The following describes two proteins that form a bound complex.

Residue-level contacts at the interface:
Residue R98 in protein 1 contacts residue D17 in protein 2 (closest heavy-atom distance 2.9 Å).
Residue E88 in protein 1 interacts with residue L12 in protein 2 (closest heavy-atom distance 3.5 Å).
Residue K87 in protein 1 contacts residue R6 in protein 2 (closest heavy-atom distance 4.1 Å).
Residue T101 in protein 1 contacts residue V15 in protein 2 (closest heavy-atom distance 4.5 Å).
Residue W96 in protein 1 contacts residue D20 in protein 2 (closest heavy-atom distance 3.3 Å).
Residue K87 in protein 1 interacts with residue I5 in protein 2 (closest heavy-atom distance 4.1 Å).
Residue K157 in protein 1 interacts with residue D20 in protein 2 (closest heavy-atom distance 2.8 Å).
Residue C65 in protein 1 contacts residue N7 in protein 2 (closest heavy-atom distance 4.4 Å).
Residue K157 in protein 1 is in contact with residue G26 in protein 2 (closest heavy-atom distance 3.7 Å).
Residue V50 in protein 1 interacts with residue M19 in protein 2 (closest heavy-atom distance 3.4 Å).
Residue V84 in protein 1 is in contact with residue L12 in protein 2 (closest heavy-atom distance 3.8 Å).
Residue V84 in protein 1 interacts with residue I5 in protein 2 (closest heavy-atom distance 4.0 Å).
Residue F158 in protein 1 is in contact with residue I23 in protein 2 (closest heavy-atom distance 3.7 Å).
Residue V58 in protein 1 contacts residue L12 in protein 2 (closest heavy-atom distance 3.8 Å).
Residue F105 in protein 1 interacts with residue L12 in protein 2 (closest heavy-atom distance 4.0 Å).
Residue C65 in protein 1 contacts residue I4 in protein 2 (closest heavy-atom distance 3.9 Å).
Residue R98 in protein 1 contacts residue G16 in protein 2 (closest heavy-atom distance 3.7 Å).
Residue E88 in protein 1 is in contact with residue A9 in protein 2 (closest heavy-atom distance 3.5 Å).
Residue N95 in protein 1 is in contact with residue D17 in protein 2 (closest heavy-atom distance 2.9 Å).
Residue C65 in protein 1 contacts residue E2 in protein 2 (closest heavy-atom distance 3.7 Å).
Residue F105 in protein 1 contacts residue I8 in protein 2 (closest heavy-atom distance 3.8 Å).
Residue F158 in protein 1 is in contact with residue M19 in protein 2 (closest heavy-atom distance 3.9 Å).
Residue L62 in protein 1 contacts residue N7 in protein 2 (closest heavy-atom distance 4.3 Å).
Residue V100 in protein 1 interacts with residue M19 in protein 2 (closest heavy-atom distance 3.7 Å).
Residue K87 in protein 1 contacts residue A9 in protein 2 (closest heavy-atom distance 3.4 Å).
Residue N61 in protein 1 interacts with residue H11 in protein 2 (closest heavy-atom distance 3.6 Å).
Residue C65 in protein 1 is in contact with residue I8 in protein 2 (closest heavy-atom distance 3.8 Å).
Residue I93 in protein 1 contacts residue D17 in protein 2 (closest heavy-atom distance 4.5 Å).
Residue G97 in protein 1 contacts residue D20 in protein 2 (closest heavy-atom distance 3.2 Å).
Residue N95 in protein 1 contacts residue D20 in protein 2 (closest heavy-atom distance 3.5 Å).
Residue L66 in protein 1 contacts residue I8 in protein 2 (closest heavy-atom distance 3.7 Å).
Residue V84 in protein 1 contacts residue A9 in protein 2 (closest heavy-atom distance 3.4 Å).
Residue V54 in protein 1 contacts residue V15 in protein 2 (closest heavy-atom distance 3.8 Å).
Residue K157 in protein 1 is in contact with residue P24 in protein 2 (closest heavy-atom distance 4.4 Å).
Residue N68 in protein 1 contacts residue I4 in protein 2 (closest heavy-atom distance 3.1 Å).
Residue L80 in protein 1 is in contact with residue I8 in protein 2 (closest heavy-atom distance 4.7 Å).
Residue T101 in protein 1 contacts residue G16 in protein 2 (closest heavy-atom distance 3.7 Å).
Residue K157 in protein 1 interacts with residue M19 in protein 2 (closest heavy-atom distance 4.8 Å).
Residue Q83 in protein 1 contacts residue I5 in protein 2 (closest heavy-atom distance 3.8 Å).
Residue K157 in protein 1 is in contact with residue I23 in protein 2 (closest heavy-atom distance 2.8 Å).
Residue G97 in protein 1 interacts with residue G16 in protein 2 (closest heavy-atom distance 3.3 Å).
Residue M85 in protein 1 interacts with residue L12 in protein 2 (closest heavy-atom distance 4.2 Å).
Residue E57 in protein 1 interacts with residue V15 in protein 2 (closest heavy-atom distance 3.5 Å).
Residue N95 in protein 1 interacts with residue G16 in protein 2 (closest heavy-atom distance 3.8 Å).
Residue K156 in protein 1 interacts with residue G26 in protein 2 (closest heavy-atom distance 2.9 Å).
Residue K161 in protein 1 interacts with residue P24 in protein 2 (closest heavy-atom distance 4.6 Å).
Residue V58 in protein 1 interacts with residue H11 in protein 2 (closest heavy-atom distance 3.9 Å).
Residue R98 in protein 1 interacts with residue A13 in protein 2 (closest heavy-atom distance 4.2 Å).
Residue V84 in protein 1 is in contact with residue I8 in protein 2 (closest heavy-atom distance 3.8 Å).
Residue L62 in protein 1 is in contact with residue H11 in protein 2 (closest heavy-atom distance 3.8 Å).
Residue V54 in protein 1 contacts residue M19 in protein 2 (closest heavy-atom distance 3.5 Å).
Residue V69 in protein 1 interacts with residue I4 in protein 2 (closest heavy-atom distance 4.4 Å).
Residue T101 in protein 1 interacts with residue M19 in protein 2 (closest heavy-atom distance 4.8 Å).
Residue L80 in protein 1 interacts with residue I5 in protein 2 (closest heavy-atom distance 3.2 Å).
Residue L62 in protein 1 interacts with residue I8 in protein 2 (closest heavy-atom distance 3.8 Å).
Residue G97 in protein 1 contacts residue M19 in protein 2 (closest heavy-atom distance 3.4 Å).
Residue E88 in protein 1 is in contact with residue A13 in protein 2 (closest heavy-atom distance 3.6 Å).
Residue E57 in protein 1 is in contact with residue H11 in protein 2 (closest heavy-atom distance 3.1 Å).
Residue T101 in protein 1 contacts residue L12 in protein 2 (closest heavy-atom distance 3.4 Å).
Residue V58 in protein 1 interacts with residue V15 in protein 2 (closest heavy-atom distance 4.7 Å).

Sequence of protein 1:
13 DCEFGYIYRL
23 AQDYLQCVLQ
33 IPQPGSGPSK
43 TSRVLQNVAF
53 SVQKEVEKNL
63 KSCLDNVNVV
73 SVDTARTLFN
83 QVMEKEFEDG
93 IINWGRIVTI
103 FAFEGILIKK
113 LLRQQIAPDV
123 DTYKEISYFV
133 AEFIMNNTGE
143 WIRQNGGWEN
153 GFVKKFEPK

Sequence of protein 2:
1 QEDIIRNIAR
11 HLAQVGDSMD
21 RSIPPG